Contacts between the two chains:
Residue V80 in protein 1 contacts residue V80 in protein 2 (closest heavy-atom distance 3.4 Å).
Residue W90 in protein 1 interacts with residue M87 in protein 2 (closest heavy-atom distance 4.0 Å).
Residue M87 in protein 1 is in contact with residue E86 in protein 2 (closest heavy-atom distance 3.5 Å).
Residue M87 in protein 1 is in contact with residue W90 in protein 2 (closest heavy-atom distance 3.8 Å).
Residue C83 in protein 1 contacts residue M87 in protein 2 (closest heavy-atom distance 4.4 Å).
Residue L51 in protein 1 interacts with residue E52 in protein 2 (closest heavy-atom distance 4.0 Å).
Residue L76 in protein 1 interacts with residue V80 in protein 2 (closest heavy-atom distance 3.6 Å).
Residue I73 in protein 1 contacts residue L76 in protein 2 (closest heavy-atom distance 4.6 Å).
Residue F69 in protein 1 interacts with residue I73 in protein 2 (closest heavy-atom distance 3.7 Å).
Residue E79 in protein 1 contacts residue V80 in protein 2 (closest heavy-atom distance 4.0 Å).
Residue H62 in protein 1 is in contact with residue H62 in protein 2 (closest heavy-atom distance 2.9 Å).
Residue W90 in protein 1 contacts residue R91 in protein 2 (closest heavy-atom distance 3.6 Å).
Residue A45 in protein 1 is in contact with residue R44 in protein 2 (closest heavy-atom distance 3.8 Å).
Residue L51 in protein 1 interacts with residue V48 in protein 2 (closest heavy-atom distance 4.2 Å).
Residue I73 in protein 1 contacts residue Q72 in protein 2 (closest heavy-atom distance 4.7 Å).
Residue E79 in protein 1 interacts with residue R84 in protein 2 (closest heavy-atom distance 2.7 Å).
Residue I55 in protein 1 is in contact with residue Q54 in protein 2 (closest heavy-atom distance 3.9 Å).
Residue R84 in protein 1 contacts residue E79 in protein 2 (closest heavy-atom distance 3.6 Å).
Residue C83 in protein 1 contacts residue R84 in protein 2 (closest heavy-atom distance 3.4 Å).
Residue W90 in protein 1 interacts with residue W90 in protein 2 (closest heavy-atom distance 4.0 Å).
Residue L76 in protein 1 contacts residue L76 in protein 2 (closest heavy-atom distance 3.5 Å).
Residue M87 in protein 1 interacts with residue C83 in protein 2 (closest heavy-atom distance 4.6 Å).
Residue E52 in protein 1 contacts residue L51 in protein 2 (closest heavy-atom distance 3.6 Å).
Residue H62 in protein 1 is in contact with residue I58 in protein 2 (closest heavy-atom distance 4.6 Å).
Residue L51 in protein 1 interacts with residue L51 in protein 2 (closest heavy-atom distance 3.7 Å).
Residue Q54 in protein 1 interacts with residue I55 in protein 2 (closest heavy-atom distance 3.8 Å).
Residue H62 in protein 1 contacts residue E59 in protein 2 (closest heavy-atom distance 4.6 Å).
Residue I58 in protein 1 is in contact with residue I58 in protein 2 (closest heavy-atom distance 3.9 Å).
Residue R91 in protein 1 is in contact with residue W90 in protein 2 (closest heavy-atom distance 4.1 Å).
Residue I55 in protein 1 interacts with residue I58 in protein 2 (closest heavy-atom distance 4.2 Å).
Residue R44 in protein 1 is in contact with residue R44 in protein 2 (closest heavy-atom distance 2.8 Å).
Residue F69 in protein 1 interacts with residue K70 in protein 2 (closest heavy-atom distance 4.8 Å).
Residue I55 in protein 1 interacts with residue L51 in protein 2 (closest heavy-atom distance 4.1 Å).
Residue V80 in protein 1 contacts residue L76 in protein 2 (closest heavy-atom distance 4.0 Å).
Residue Q72 in protein 1 interacts with residue I73 in protein 2 (closest heavy-atom distance 3.7 Å).
Residue I58 in protein 1 contacts residue E59 in protein 2 (closest heavy-atom distance 3.9 Å).
Residue E52 in protein 1 is in contact with residue R47 in protein 2 (closest heavy-atom distance 4.7 Å).
Residue F69 in protein 1 is in contact with residue F69 in protein 2 (closest heavy-atom distance 3.7 Å).
Residue V66 in protein 1 interacts with residue H62 in protein 2 (closest heavy-atom distance 3.2 Å).
Residue L76 in protein 1 is in contact with residue S77 in protein 2 (closest heavy-atom distance 3.5 Å).
Residue E86 in protein 1 contacts residue M87 in protein 2 (closest heavy-atom distance 4.0 Å).
Residue I73 in protein 1 contacts residue I73 in protein 2 (closest heavy-atom distance 4.0 Å).
Residue E59 in protein 1 interacts with residue I58 in protein 2 (closest heavy-atom distance 4.4 Å).
Residue R84 in protein 1 contacts residue C83 in protein 2 (closest heavy-atom distance 3.3 Å).
Residue M87 in protein 1 contacts residue M87 in protein 2 (closest heavy-atom distance 3.7 Å).
Residue C83 in protein 1 is in contact with residue V80 in protein 2 (closest heavy-atom distance 4.5 Å).
Residue F69 in protein 1 is in contact with residue V66 in protein 2 (closest heavy-atom distance 3.8 Å).
Residue V48 in protein 1 is in contact with residue R44 in protein 2 (closest heavy-atom distance 3.2 Å).
Residue I55 in protein 1 contacts residue I55 in protein 2 (closest heavy-atom distance 3.5 Å).
Residue S94 in protein 1 contacts residue R93 in protein 2 (closest heavy-atom distance 4.0 Å).
Residue L51 in protein 1 interacts with residue I55 in protein 2 (closest heavy-atom distance 4.1 Å).
Residue V80 in protein 1 interacts with residue E79 in protein 2 (closest heavy-atom distance 4.0 Å).
Residue V66 in protein 1 contacts residue F69 in protein 2 (closest heavy-atom distance 4.4 Å).
Residue S77 in protein 1 contacts residue L76 in protein 2 (closest heavy-atom distance 4.1 Å).
Residue V48 in protein 1 contacts residue V48 in protein 2 (closest heavy-atom distance 3.9 Å).
Residue C83 in protein 1 is in contact with residue C83 in protein 2 (closest heavy-atom distance 3.0 Å).
Residue K70 in protein 1 interacts with residue F69 in protein 2 (closest heavy-atom distance 4.6 Å).
Residue L76 in protein 1 interacts with residue I73 in protein 2 (closest heavy-atom distance 3.4 Å).
Residue S94 in protein 1 contacts residue W90 in protein 2 (closest heavy-atom distance 3.8 Å).
Residue I73 in protein 1 is in contact with residue F69 in protein 2 (closest heavy-atom distance 4.7 Å).

These two protein chains interact to form a complex.

Sequence of protein 1:
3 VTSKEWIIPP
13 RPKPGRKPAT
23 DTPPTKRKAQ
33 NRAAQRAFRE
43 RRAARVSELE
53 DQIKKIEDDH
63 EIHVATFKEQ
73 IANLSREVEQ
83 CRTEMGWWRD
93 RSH

Sequence of protein 2:
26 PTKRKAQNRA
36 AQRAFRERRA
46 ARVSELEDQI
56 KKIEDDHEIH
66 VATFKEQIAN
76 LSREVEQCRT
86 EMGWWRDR